Sequence of the second protein:
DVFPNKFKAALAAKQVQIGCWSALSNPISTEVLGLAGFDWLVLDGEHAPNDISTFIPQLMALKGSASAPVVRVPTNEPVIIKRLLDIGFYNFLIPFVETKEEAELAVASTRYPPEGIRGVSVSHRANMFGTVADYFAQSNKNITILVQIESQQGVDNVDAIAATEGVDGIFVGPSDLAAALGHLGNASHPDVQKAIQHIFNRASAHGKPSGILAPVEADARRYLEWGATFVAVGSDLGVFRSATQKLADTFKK

The following describes two proteins that form a bound complex.

Sequence of the first protein:
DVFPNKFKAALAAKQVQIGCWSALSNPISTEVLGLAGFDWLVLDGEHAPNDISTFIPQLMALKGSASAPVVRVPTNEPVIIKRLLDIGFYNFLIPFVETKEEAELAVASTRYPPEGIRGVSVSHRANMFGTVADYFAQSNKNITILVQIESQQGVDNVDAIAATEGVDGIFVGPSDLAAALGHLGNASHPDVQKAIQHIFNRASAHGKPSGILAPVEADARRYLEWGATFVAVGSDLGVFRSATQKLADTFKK

Residue-level contacts at the interface:
Residue L36 in the second protein is in contact with residue T247 in the first protein (closest heavy-atom distance 3.8 Å).
Residue Q248 in the second protein is in contact with residue A39 in the first protein (closest heavy-atom distance 3.3 Å).
Residue T247 in the second protein interacts with residue L36 in the first protein (closest heavy-atom distance 3.9 Å).
Residue F243 in the second protein is in contact with residue L36 in the first protein (closest heavy-atom distance 4.0 Å).
Residue L27 in the second protein contacts residue I31 in the first protein (closest heavy-atom distance 3.2 Å).
Residue K256 in the second protein is in contact with residue V19 in the first protein (closest heavy-atom distance 3.6 Å).
Residue F254 in the second protein interacts with residue I21 in the first protein (closest heavy-atom distance 3.9 Å).
Residue A251 in the second protein is in contact with residue A39 in the first protein (closest heavy-atom distance 3.2 Å).
Residue T247 in the second protein interacts with residue V242 in the first protein (closest heavy-atom distance 4.0 Å).
Residue K256 in the second protein interacts with residue I21 in the first protein (closest heavy-atom distance 3.8 Å).
Residue V35 in the second protein interacts with residue F243 in the first protein (closest heavy-atom distance 3.9 Å).
Residue D239 in the second protein is in contact with residue F243 in the first protein (closest heavy-atom distance 3.6 Å).
Residue L36 in the second protein contacts residue F243 in the first protein (closest heavy-atom distance 3.9 Å).
Residue F41 in the second protein is in contact with residue A251 in the first protein (closest heavy-atom distance 3.7 Å).
Residue V242 in the second protein interacts with residue L250 in the first protein (closest heavy-atom distance 3.8 Å).
Residue E220 in the second protein is in contact with residue T253 in the first protein (closest heavy-atom distance 3.7 Å).
Residue L250 in the second protein is in contact with residue F41 in the first protein (closest heavy-atom distance 3.9 Å).
Residue V236 in the second protein is in contact with residue F254 in the first protein (closest heavy-atom distance 3.5 Å).
Residue A39 in the second protein interacts with residue A251 in the first protein (closest heavy-atom distance 3.3 Å).
Residue L27 in the second protein interacts with residue F243 in the first protein (closest heavy-atom distance 3.9 Å).
Residue S32 in the second protein is in contact with residue F243 in the first protein (closest heavy-atom distance 3.2 Å).
Residue T247 in the second protein is in contact with residue F41 in the first protein (closest heavy-atom distance 3.6 Å).
Residue F254 in the second protein is in contact with residue V236 in the first protein (closest heavy-atom distance 3.6 Å).
Residue I31 in the second protein contacts residue L27 in the first protein (closest heavy-atom distance 3.5 Å).
Residue F254 in the second protein interacts with residue A223 in the first protein (closest heavy-atom distance 3.8 Å).
Residue G237 in the second protein contacts residue L250 in the first protein (closest heavy-atom distance 3.9 Å).
Residue R224 in the second protein interacts with residue T253 in the first protein (closest heavy-atom distance 3.0 Å).
Residue V35 in the second protein is in contact with residue R244 in the first protein (closest heavy-atom distance 4.0 Å).
Residue V35 in the second protein contacts residue L240 in the first protein (closest heavy-atom distance 3.7 Å).
Residue L38 in the second protein is in contact with residue R244 in the first protein (closest heavy-atom distance 4.0 Å).
Residue A223 in the second protein contacts residue F254 in the first protein (closest heavy-atom distance 3.8 Å).
Residue T253 in the second protein is in contact with residue E220 in the first protein (closest heavy-atom distance 3.6 Å).
Residue A246 in the second protein interacts with residue V242 in the first protein (closest heavy-atom distance 3.3 Å).
Residue N29 in the second protein is in contact with residue N29 in the first protein (closest heavy-atom distance 3.5 Å).
Residue G40 in the second protein interacts with residue K255 in the first protein (closest heavy-atom distance 2.9 Å).
Residue A39 in the second protein is in contact with residue Q248 in the first protein (closest heavy-atom distance 3.2 Å).
Residue V242 in the second protein is in contact with residue T247 in the first protein (closest heavy-atom distance 3.9 Å).
Residue I21 in the second protein interacts with residue F254 in the first protein (closest heavy-atom distance 3.9 Å).
Residue F41 in the second protein interacts with residue T247 in the first protein (closest heavy-atom distance 3.6 Å).
Residue F243 in the second protein contacts residue S32 in the first protein (closest heavy-atom distance 3.2 Å).
Residue E220 in the second protein is in contact with residue F254 in the first protein (closest heavy-atom distance 3.8 Å).
Residue F243 in the second protein contacts residue D239 in the first protein (closest heavy-atom distance 3.6 Å).
Residue Q248 in the second protein contacts residue L38 in the first protein (closest heavy-atom distance 3.4 Å).
Residue K255 in the second protein interacts with residue G40 in the first protein (closest heavy-atom distance 3.9 Å).
Residue T247 in the second protein interacts with residue A39 in the first protein (closest heavy-atom distance 3.7 Å).
Residue F41 in the second protein is in contact with residue L250 in the first protein (closest heavy-atom distance 3.8 Å).
Residue L250 in the second protein contacts residue V242 in the first protein (closest heavy-atom distance 3.7 Å).
Residue F243 in the second protein is in contact with residue V35 in the first protein (closest heavy-atom distance 3.8 Å).
Residue V236 in the second protein contacts residue L250 in the first protein (closest heavy-atom distance 3.6 Å).
Residue A39 in the second protein interacts with residue T247 in the first protein (closest heavy-atom distance 3.7 Å).
Residue L38 in the second protein is in contact with residue Q248 in the first protein (closest heavy-atom distance 3.4 Å).
Residue T253 in the second protein contacts residue R224 in the first protein (closest heavy-atom distance 3.0 Å).
Residue L240 in the second protein interacts with residue V35 in the first protein (closest heavy-atom distance 3.7 Å).
Residue L250 in the second protein contacts residue V236 in the first protein (closest heavy-atom distance 3.7 Å).
Residue F254 in the second protein is in contact with residue E220 in the first protein (closest heavy-atom distance 3.7 Å).
Residue A246 in the second protein interacts with residue A246 in the first protein (closest heavy-atom distance 3.8 Å).
Residue D42 in the second protein contacts residue K255 in the first protein (closest heavy-atom distance 2.8 Å).
Residue R224 in the second protein contacts residue F254 in the first protein (closest heavy-atom distance 3.9 Å).
Residue A251 in the second protein is in contact with residue F41 in the first protein (closest heavy-atom distance 3.7 Å).
Residue R244 in the second protein is in contact with residue L38 in the first protein (closest heavy-atom distance 3.9 Å).